The following describes two proteins that form a bound complex.

Contacts between the two chains:
Residue S225 in protein 1 interacts with residue L10 in protein 2 (closest heavy-atom distance 2.9 Å).
Residue K59 in protein 1 is in contact with residue E8 in protein 2 (closest heavy-atom distance 3.5 Å).
Residue T101 in protein 1 interacts with residue L11 in protein 2 (closest heavy-atom distance 4.3 Å).
Residue R227 in protein 1 contacts residue L10 in protein 2 (closest heavy-atom distance 4.4 Å).
Residue T103 in protein 1 interacts with residue F6 in protein 2 (closest heavy-atom distance 3.5 Å).
Residue R228 in protein 1 contacts residue F12 in protein 2 (closest heavy-atom distance 3.5 Å).
Residue A52 in protein 1 contacts residue L11 in protein 2 (closest heavy-atom distance 3.6 Å).
Residue R228 in protein 1 interacts with residue L10 in protein 2 (closest heavy-atom distance 3.1 Å).
Residue Y166 in protein 1 interacts with residue F6 in protein 2 (closest heavy-atom distance 3.5 Å).
Residue R228 in protein 1 is in contact with residue L11 in protein 2 (closest heavy-atom distance 3.3 Å).
Residue K59 in protein 1 interacts with residue F12 in protein 2 (closest heavy-atom distance 3.5 Å).
Residue H226 in protein 1 is in contact with residue L10 in protein 2 (closest heavy-atom distance 3.6 Å).
Residue R228 in protein 1 contacts residue D9 in protein 2 (closest heavy-atom distance 3.8 Å).
Residue S54 in protein 1 contacts residue F12 in protein 2 (closest heavy-atom distance 3.6 Å).
Residue S225 in protein 1 interacts with residue F6 in protein 2 (closest heavy-atom distance 3.5 Å).
Residue S37 in protein 1 is in contact with residue L11 in protein 2 (closest heavy-atom distance 4.7 Å).
Residue A61 in protein 1 interacts with residue F12 in protein 2 (closest heavy-atom distance 3.7 Å).
Residue T101 in protein 1 contacts residue I7 in protein 2 (closest heavy-atom distance 3.6 Å).
Residue W49 in protein 1 contacts residue L11 in protein 2 (closest heavy-atom distance 4.6 Å).
Residue L230 in protein 1 interacts with residue L10 in protein 2 (closest heavy-atom distance 3.5 Å).
Residue A52 in protein 1 is in contact with residue F12 in protein 2 (closest heavy-atom distance 3.8 Å).
Residue I53 in protein 1 is in contact with residue F12 in protein 2 (closest heavy-atom distance 3.6 Å).
Residue A61 in protein 1 contacts residue L11 in protein 2 (closest heavy-atom distance 3.9 Å).
Residue T102 in protein 1 is in contact with residue F6 in protein 2 (closest heavy-atom distance 4.5 Å).
Residue A35 in protein 1 is in contact with residue I7 in protein 2 (closest heavy-atom distance 4.0 Å).
Residue L230 in protein 1 interacts with residue L11 in protein 2 (closest heavy-atom distance 4.2 Å).
Residue A35 in protein 1 is in contact with residue F12 in protein 2 (closest heavy-atom distance 4.9 Å).
Residue T102 in protein 1 contacts residue I7 in protein 2 (closest heavy-atom distance 3.2 Å).
Residue T60 in protein 1 is in contact with residue F12 in protein 2 (closest heavy-atom distance 3.6 Å).

Sequence of protein 2:
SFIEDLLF

Sequence of protein 1:
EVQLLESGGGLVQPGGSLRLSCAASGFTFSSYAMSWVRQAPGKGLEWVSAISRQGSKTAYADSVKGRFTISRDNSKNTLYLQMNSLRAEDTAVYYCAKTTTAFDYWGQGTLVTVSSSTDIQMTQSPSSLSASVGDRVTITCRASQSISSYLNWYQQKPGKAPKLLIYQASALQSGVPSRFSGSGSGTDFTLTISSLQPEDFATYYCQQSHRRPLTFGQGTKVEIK